Sequence of the first protein:
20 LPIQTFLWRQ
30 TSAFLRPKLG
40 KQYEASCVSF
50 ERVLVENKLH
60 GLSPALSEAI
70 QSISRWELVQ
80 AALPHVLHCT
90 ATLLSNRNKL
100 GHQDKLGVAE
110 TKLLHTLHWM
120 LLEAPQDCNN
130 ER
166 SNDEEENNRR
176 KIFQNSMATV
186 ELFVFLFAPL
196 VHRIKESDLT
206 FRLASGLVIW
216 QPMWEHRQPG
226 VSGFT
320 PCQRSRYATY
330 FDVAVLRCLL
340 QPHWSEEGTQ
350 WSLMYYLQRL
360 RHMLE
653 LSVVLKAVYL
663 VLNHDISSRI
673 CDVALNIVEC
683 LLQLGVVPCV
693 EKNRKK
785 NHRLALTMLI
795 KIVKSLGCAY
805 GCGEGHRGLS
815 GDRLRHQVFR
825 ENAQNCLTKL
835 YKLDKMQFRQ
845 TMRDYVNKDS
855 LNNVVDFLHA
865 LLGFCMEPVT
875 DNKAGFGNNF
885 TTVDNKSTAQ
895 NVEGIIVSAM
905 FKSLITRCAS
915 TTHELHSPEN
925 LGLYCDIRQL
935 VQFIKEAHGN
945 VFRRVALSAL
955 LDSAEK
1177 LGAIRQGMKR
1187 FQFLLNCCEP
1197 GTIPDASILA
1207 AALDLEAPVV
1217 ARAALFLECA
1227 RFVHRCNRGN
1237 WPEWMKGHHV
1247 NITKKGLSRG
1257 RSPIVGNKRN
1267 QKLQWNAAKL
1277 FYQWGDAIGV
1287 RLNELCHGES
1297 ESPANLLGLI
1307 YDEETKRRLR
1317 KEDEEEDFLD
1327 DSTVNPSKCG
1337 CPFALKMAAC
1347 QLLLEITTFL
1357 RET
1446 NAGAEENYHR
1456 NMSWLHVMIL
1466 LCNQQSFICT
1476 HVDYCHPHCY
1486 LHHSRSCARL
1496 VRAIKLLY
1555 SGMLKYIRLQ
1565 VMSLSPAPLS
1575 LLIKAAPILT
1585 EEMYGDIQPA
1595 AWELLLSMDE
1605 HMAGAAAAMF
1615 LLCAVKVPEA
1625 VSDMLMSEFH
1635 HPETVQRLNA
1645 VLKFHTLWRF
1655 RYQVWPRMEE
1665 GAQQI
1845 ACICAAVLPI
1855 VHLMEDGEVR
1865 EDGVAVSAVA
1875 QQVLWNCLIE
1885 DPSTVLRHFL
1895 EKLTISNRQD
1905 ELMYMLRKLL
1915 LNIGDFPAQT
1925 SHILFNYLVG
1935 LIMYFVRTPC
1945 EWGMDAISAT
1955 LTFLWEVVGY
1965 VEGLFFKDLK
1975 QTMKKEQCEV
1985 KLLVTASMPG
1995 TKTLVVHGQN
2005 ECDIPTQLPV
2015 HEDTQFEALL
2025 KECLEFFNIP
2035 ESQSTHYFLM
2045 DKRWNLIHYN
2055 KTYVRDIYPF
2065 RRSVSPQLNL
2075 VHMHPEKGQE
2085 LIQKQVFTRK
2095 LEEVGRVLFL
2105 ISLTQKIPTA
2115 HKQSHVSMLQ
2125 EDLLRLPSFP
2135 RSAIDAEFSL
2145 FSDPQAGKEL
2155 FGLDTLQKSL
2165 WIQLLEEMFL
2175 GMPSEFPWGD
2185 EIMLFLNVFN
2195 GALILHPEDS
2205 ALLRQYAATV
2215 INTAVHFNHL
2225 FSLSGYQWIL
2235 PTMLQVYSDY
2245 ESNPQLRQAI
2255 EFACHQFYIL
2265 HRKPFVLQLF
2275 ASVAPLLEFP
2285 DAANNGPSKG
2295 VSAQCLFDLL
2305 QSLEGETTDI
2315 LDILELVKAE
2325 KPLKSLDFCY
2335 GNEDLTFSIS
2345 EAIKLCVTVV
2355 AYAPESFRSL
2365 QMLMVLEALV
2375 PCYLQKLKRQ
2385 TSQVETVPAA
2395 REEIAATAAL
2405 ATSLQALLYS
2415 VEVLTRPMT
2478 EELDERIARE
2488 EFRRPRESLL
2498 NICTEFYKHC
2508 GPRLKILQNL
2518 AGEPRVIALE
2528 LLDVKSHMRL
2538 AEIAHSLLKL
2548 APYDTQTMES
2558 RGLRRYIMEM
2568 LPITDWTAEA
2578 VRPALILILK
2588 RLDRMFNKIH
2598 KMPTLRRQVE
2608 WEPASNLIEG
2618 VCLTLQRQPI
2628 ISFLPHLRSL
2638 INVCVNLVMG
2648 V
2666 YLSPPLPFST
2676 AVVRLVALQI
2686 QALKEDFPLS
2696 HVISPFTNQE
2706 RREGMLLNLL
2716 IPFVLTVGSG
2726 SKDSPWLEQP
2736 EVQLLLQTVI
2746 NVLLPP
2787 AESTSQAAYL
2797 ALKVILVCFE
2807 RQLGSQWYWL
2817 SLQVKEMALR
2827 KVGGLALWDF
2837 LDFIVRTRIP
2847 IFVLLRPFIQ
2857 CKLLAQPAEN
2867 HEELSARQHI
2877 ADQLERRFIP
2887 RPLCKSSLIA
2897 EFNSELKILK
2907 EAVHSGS

This data describes a binding interaction between two proteins.

Sequence of the second protein:
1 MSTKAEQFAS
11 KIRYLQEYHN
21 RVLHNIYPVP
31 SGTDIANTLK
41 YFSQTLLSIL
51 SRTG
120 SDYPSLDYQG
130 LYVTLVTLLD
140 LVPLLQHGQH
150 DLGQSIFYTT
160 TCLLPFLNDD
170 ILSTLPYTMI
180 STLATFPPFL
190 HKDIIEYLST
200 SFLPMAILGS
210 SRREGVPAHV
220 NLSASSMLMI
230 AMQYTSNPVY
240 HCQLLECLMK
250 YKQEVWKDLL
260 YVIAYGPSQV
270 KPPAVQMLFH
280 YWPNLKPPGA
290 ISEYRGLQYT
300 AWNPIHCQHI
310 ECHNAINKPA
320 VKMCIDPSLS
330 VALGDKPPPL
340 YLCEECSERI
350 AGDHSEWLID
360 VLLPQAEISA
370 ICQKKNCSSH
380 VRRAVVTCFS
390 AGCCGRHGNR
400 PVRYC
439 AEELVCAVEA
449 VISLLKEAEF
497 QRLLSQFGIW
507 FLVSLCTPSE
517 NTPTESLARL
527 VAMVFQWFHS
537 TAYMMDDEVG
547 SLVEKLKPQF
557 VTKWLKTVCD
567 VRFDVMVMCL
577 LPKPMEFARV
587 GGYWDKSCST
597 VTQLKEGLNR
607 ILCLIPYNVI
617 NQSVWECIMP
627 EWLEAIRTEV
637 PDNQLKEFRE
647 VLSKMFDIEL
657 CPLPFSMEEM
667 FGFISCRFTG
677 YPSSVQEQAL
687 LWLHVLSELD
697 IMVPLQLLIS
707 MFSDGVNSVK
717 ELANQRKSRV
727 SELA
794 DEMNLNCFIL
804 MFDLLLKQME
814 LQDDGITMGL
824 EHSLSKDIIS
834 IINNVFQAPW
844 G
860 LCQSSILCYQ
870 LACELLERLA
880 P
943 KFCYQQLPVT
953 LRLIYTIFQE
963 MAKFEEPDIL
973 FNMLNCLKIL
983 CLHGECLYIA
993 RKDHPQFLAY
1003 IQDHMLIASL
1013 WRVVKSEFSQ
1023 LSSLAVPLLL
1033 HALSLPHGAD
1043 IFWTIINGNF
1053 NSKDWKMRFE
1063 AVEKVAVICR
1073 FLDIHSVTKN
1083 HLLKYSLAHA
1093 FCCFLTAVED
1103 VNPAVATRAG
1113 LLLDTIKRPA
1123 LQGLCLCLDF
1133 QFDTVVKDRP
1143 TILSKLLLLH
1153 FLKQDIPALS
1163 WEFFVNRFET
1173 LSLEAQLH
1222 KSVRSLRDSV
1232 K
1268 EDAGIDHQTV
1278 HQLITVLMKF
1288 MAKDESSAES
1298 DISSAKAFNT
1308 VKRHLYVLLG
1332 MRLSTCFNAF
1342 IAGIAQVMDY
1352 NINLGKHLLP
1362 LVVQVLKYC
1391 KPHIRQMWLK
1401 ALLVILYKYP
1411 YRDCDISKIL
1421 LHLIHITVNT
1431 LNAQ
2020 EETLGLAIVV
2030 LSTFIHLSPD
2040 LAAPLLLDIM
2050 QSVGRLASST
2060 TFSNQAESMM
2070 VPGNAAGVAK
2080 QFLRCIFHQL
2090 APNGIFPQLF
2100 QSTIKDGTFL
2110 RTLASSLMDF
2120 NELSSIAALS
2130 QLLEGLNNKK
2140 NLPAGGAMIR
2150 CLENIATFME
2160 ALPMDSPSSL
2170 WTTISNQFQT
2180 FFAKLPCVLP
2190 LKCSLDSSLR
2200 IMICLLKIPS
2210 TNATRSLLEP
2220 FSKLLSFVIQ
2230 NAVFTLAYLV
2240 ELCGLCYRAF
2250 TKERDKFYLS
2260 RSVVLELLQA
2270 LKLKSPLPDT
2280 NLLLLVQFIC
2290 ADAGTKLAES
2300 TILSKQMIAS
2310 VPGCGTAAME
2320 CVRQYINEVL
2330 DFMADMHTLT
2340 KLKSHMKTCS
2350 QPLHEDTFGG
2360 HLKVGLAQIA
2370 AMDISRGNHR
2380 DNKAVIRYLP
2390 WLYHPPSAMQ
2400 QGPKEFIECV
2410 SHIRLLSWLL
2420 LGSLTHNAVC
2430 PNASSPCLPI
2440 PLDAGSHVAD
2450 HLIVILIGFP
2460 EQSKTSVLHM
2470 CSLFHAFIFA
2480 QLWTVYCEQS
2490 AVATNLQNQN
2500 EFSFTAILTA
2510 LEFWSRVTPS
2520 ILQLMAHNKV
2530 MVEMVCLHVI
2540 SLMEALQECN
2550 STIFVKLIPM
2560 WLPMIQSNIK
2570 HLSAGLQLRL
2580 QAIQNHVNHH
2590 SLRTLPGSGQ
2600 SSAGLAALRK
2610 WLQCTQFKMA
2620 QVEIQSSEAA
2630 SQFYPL

Interface contacts:
Residue E1865 in the first protein interacts with residue L1334 in the second protein (closest heavy-atom distance 3.4 Å).
Residue F1920 in the first protein contacts residue Y1351 in the second protein (closest heavy-atom distance 2.4 Å).
Residue L339 in the first protein interacts with residue T2593 in the second protein (closest heavy-atom distance 3.4 Å).
Residue K2727 in the first protein contacts residue E457 in the second protein (closest heavy-atom distance 2.9 Å).
Residue V2849 in the first protein contacts residue S224 in the second protein (closest heavy-atom distance 3.3 Å).
Residue R336 in the first protein is in contact with residue S2590 in the second protein (closest heavy-atom distance 3.0 Å).
Residue Y661 in the first protein is in contact with residue S2597 in the second protein (closest heavy-atom distance 3.3 Å).
Residue P2886 in the first protein interacts with residue Y264 in the second protein (closest heavy-atom distance 3.2 Å).
Residue L662 in the first protein contacts residue P2595 in the second protein (closest heavy-atom distance 3.4 Å).
Residue V2849 in the first protein is in contact with residue S225 in the second protein (closest heavy-atom distance 2.3 Å).
Residue N1916 in the first protein is in contact with residue L1149 in the second protein (closest heavy-atom distance 3.3 Å).
Residue D1919 in the first protein interacts with residue K1286 in the second protein (closest heavy-atom distance 3.2 Å).
Residue Q2249 in the first protein contacts residue S1025 in the second protein (closest heavy-atom distance 3.3 Å).
Residue Y1908 in the first protein contacts residue E1101 in the second protein (closest heavy-atom distance 2.3 Å).
Residue Q2249 in the first protein contacts residue S1021 in the second protein (closest heavy-atom distance 3.0 Å).
Residue R2844 in the first protein interacts with residue Y264 in the second protein (closest heavy-atom distance 3.4 Å).
Residue R1562 in the first protein interacts with residue N2063 in the second protein (closest heavy-atom distance 3.4 Å).
Residue R1653 in the first protein contacts residue E2021 in the second protein (closest heavy-atom distance 2.4 Å).
Residue Q2856 in the first protein contacts residue L221 in the second protein (closest heavy-atom distance 3.3 Å).
Residue C2890 in the first protein is in contact with residue W590 in the second protein (closest heavy-atom distance 3.4 Å).
Residue P2846 in the first protein is in contact with residue G265 in the second protein (closest heavy-atom distance 3.3 Å).
Residue S2246 in the first protein is in contact with residue D970 in the second protein (closest heavy-atom distance 3.2 Å).
Residue R2844 in the first protein contacts residue Y260 in the second protein (closest heavy-atom distance 3.4 Å).
Residue N1880 in the first protein interacts with residue H1393 in the second protein (closest heavy-atom distance 3.2 Å).
Residue P1921 in the first protein is in contact with residue Y1351 in the second protein (closest heavy-atom distance 3.4 Å).
Residue A2205 in the first protein interacts with residue R1072 in the second protein (closest heavy-atom distance 3.4 Å).
Residue W27 in the first protein interacts with residue S2514 in the second protein (closest heavy-atom distance 2.9 Å).
Residue P36 in the first protein interacts with residue E2511 in the second protein (closest heavy-atom distance 3.4 Å).
Residue S2724 in the first protein is in contact with residue K592 in the second protein (closest heavy-atom distance 3.0 Å).
Residue H2200 in the first protein contacts residue E1019 in the second protein (closest heavy-atom distance 2.9 Å).
Residue R2807 in the first protein is in contact with residue E457 in the second protein (closest heavy-atom distance 2.9 Å).
Residue L34 in the first protein contacts residue E2511 in the second protein (closest heavy-atom distance 3.3 Å).
Residue R35 in the first protein interacts with residue L2507 in the second protein (closest heavy-atom distance 3.4 Å).
Residue R35 in the first protein contacts residue E2511 in the second protein (closest heavy-atom distance 3.3 Å).
Residue D2203 in the first protein interacts with residue S1018 in the second protein (closest heavy-atom distance 3.1 Å).
Residue E2319 in the first protein contacts residue R1120 in the second protein (closest heavy-atom distance 3.4 Å).
Residue Y1908 in the first protein is in contact with residue D1102 in the second protein (closest heavy-atom distance 3.1 Å).
Residue N2247 in the first protein interacts with residue Q1022 in the second protein (closest heavy-atom distance 3.4 Å).
Residue F2155 in the first protein is in contact with residue E1019 in the second protein (closest heavy-atom distance 3.3 Å).
Residue F2848 in the first protein contacts residue Y260 in the second protein (closest heavy-atom distance 3.1 Å).
Residue V1868 in the first protein is in contact with residue T1336 in the second protein (closest heavy-atom distance 3.2 Å).
Residue C2857 in the first protein is in contact with residue H218 in the second protein (closest heavy-atom distance 3.4 Å).
Residue G2725 in the first protein interacts with residue Y589 in the second protein (closest heavy-atom distance 3.4 Å).
Residue P2888 in the first protein interacts with residue V586 in the second protein (closest heavy-atom distance 3.3 Å).
Residue H87 in the first protein interacts with residue K2555 in the second protein (closest heavy-atom distance 3.0 Å).
Residue Y2814 in the first protein is in contact with residue S180 in the second protein (closest heavy-atom distance 2.8 Å).
Residue R2852 in the first protein contacts residue L221 in the second protein (closest heavy-atom distance 3.2 Å).
Residue R1864 in the first protein interacts with residue Q1275 in the second protein (closest heavy-atom distance 2.9 Å).
Residue K2727 in the first protein contacts residue Y589 in the second protein (closest heavy-atom distance 3.3 Å).
Residue H342 in the first protein is in contact with residue N2499 in the second protein (closest heavy-atom distance 3.1 Å).
Residue E2202 in the first protein interacts with residue E1019 in the second protein (closest heavy-atom distance 3.2 Å).
Residue R2852 in the first protein interacts with residue Y260 in the second protein (closest heavy-atom distance 3.4 Å).
Residue Q1876 in the first protein is in contact with residue A1343 in the second protein (closest heavy-atom distance 3.4 Å).
Residue Y2814 in the first protein contacts residue Y233 in the second protein (closest heavy-atom distance 3.4 Å).
Residue K2891 in the first protein interacts with residue D591 in the second protein (closest heavy-atom distance 3.0 Å).
Residue W2813 in the first protein is in contact with residue Q268 in the second protein (closest heavy-atom distance 3.1 Å).
Residue R1864 in the first protein is in contact with residue T1336 in the second protein (closest heavy-atom distance 3.4 Å).
Residue C2890 in the first protein interacts with residue R585 in the second protein (closest heavy-atom distance 3.3 Å).
Residue E2202 in the first protein contacts residue F1020 in the second protein (closest heavy-atom distance 3.3 Å).
Residue I1917 in the first protein contacts residue K1286 in the second protein (closest heavy-atom distance 3.4 Å).